Sequence of chain A:
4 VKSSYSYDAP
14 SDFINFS

The following describes two proteins that form a bound complex.

Contacts between the two chains:
Residue E62 in chain B is in contact with residue A12 in chain A (closest heavy-atom distance 4.5 Å).
Residue Y78 in chain B contacts residue S9 in chain A (closest heavy-atom distance 3.6 Å).
Residue Q6 in chain B is in contact with residue F16 in chain A (closest heavy-atom distance 4.0 Å).
Residue V61 in chain B is in contact with residue Y10 in chain A (closest heavy-atom distance 3.8 Å).
Residue K4 in chain B is in contact with residue D15 in chain A (closest heavy-atom distance 4.2 Å).
Residue K45 in chain B interacts with residue Y8 in chain A (closest heavy-atom distance 3.6 Å).
Residue W7 in chain B is in contact with residue P13 in chain A (closest heavy-atom distance 4.9 Å).
Residue W7 in chain B interacts with residue F16 in chain A (closest heavy-atom distance 3.6 Å).
Residue H66 in chain B contacts residue P13 in chain A (closest heavy-atom distance 4.7 Å).
Residue Y78 in chain B interacts with residue A12 in chain A (closest heavy-atom distance 3.7 Å).
Residue L38 in chain B is in contact with residue F19 in chain A (closest heavy-atom distance 4.3 Å).
Residue V85 in chain B interacts with residue Y8 in chain A (closest heavy-atom distance 4.0 Å).
Residue E31 in chain B is in contact with residue F19 in chain A (closest heavy-atom distance 3.8 Å).
Residue R58 in chain B contacts residue Y10 in chain A (closest heavy-atom distance 3.3 Å).
Residue L48 in chain B is in contact with residue Y8 in chain A (closest heavy-atom distance 4.3 Å).
Residue E62 in chain B is in contact with residue S9 in chain A (closest heavy-atom distance 4.9 Å).
Residue R5 in chain B interacts with residue S14 in chain A (closest heavy-atom distance 4.5 Å).
Residue E31 in chain B contacts residue I17 in chain A (closest heavy-atom distance 4.4 Å).
Residue H55 in chain B interacts with residue S6 in chain A (closest heavy-atom distance 4.7 Å).
Residue V85 in chain B contacts residue Y10 in chain A (closest heavy-atom distance 5.0 Å).
Residue Y76 in chain B contacts residue F19 in chain A (closest heavy-atom distance 4.5 Å).
Residue G77 in chain B contacts residue P13 in chain A (closest heavy-atom distance 3.3 Å).
Residue Q33 in chain B is in contact with residue F16 in chain A (closest heavy-atom distance 3.7 Å).
Residue E62 in chain B contacts residue Y10 in chain A (closest heavy-atom distance 3.6 Å).
Residue Y78 in chain B contacts residue P13 in chain A (closest heavy-atom distance 3.1 Å).
Residue S65 in chain B interacts with residue P13 in chain A (closest heavy-atom distance 3.6 Å).
Residue Y78 in chain B interacts with residue S14 in chain A (closest heavy-atom distance 2.7 Å).
Residue V61 in chain B is in contact with residue A12 in chain A (closest heavy-atom distance 3.9 Å).
Residue Y78 in chain B contacts residue Y10 in chain A (closest heavy-atom distance 3.0 Å).
Residue Y78 in chain B is in contact with residue Y8 in chain A (closest heavy-atom distance 2.6 Å).
Residue W7 in chain B is in contact with residue D15 in chain A (closest heavy-atom distance 3.0 Å).
Residue Q6 in chain B is in contact with residue S14 in chain A (closest heavy-atom distance 3.3 Å).
Residue E62 in chain B is in contact with residue D11 in chain A (closest heavy-atom distance 2.9 Å).
Residue S65 in chain B interacts with residue A12 in chain A (closest heavy-atom distance 3.6 Å).
Residue R5 in chain B contacts residue F16 in chain A (closest heavy-atom distance 2.8 Å).
Residue E49 in chain B interacts with residue Y8 in chain A (closest heavy-atom distance 3.2 Å).
Residue L57 in chain B contacts residue Y10 in chain A (closest heavy-atom distance 3.6 Å).
Residue H80 in chain B is in contact with residue S7 in chain A (closest heavy-atom distance 3.6 Å).
Residue E31 in chain B interacts with residue F16 in chain A (closest heavy-atom distance 3.5 Å).
Residue W7 in chain B contacts residue S14 in chain A (closest heavy-atom distance 3.2 Å).
Residue R5 in chain B contacts residue D15 in chain A (closest heavy-atom distance 3.4 Å).
Residue Y76 in chain B interacts with residue I17 in chain A (closest heavy-atom distance 3.9 Å).
Residue R58 in chain B contacts residue S9 in chain A (closest heavy-atom distance 4.1 Å).
Residue F36 in chain B contacts residue F19 in chain A (closest heavy-atom distance 3.8 Å).
Residue Y76 in chain B contacts residue P13 in chain A (closest heavy-atom distance 3.9 Å).
Residue H66 in chain B interacts with residue A12 in chain A (closest heavy-atom distance 4.4 Å).
Residue W7 in chain B interacts with residue I17 in chain A (closest heavy-atom distance 3.6 Å).
Residue F79 in chain B is in contact with residue S14 in chain A (closest heavy-atom distance 4.2 Å).
Residue E49 in chain B interacts with residue K5 in chain A (closest heavy-atom distance 3.5 Å).
Residue H80 in chain B interacts with residue Y8 in chain A (closest heavy-atom distance 3.5 Å).
Residue W7 in chain B contacts residue F19 in chain A (closest heavy-atom distance 4.0 Å).
Residue E54 in chain B interacts with residue Y10 in chain A (closest heavy-atom distance 4.2 Å).
Residue H66 in chain B interacts with residue D11 in chain A (closest heavy-atom distance 3.3 Å).
Residue S34 in chain B interacts with residue F19 in chain A (closest heavy-atom distance 3.4 Å).
Residue D11 in chain B contacts residue F16 in chain A (closest heavy-atom distance 3.4 Å).
Residue E49 in chain B interacts with residue S6 in chain A (closest heavy-atom distance 3.4 Å).
Residue Q6 in chain B is in contact with residue D15 in chain A (closest heavy-atom distance 3.1 Å).
Residue E54 in chain B interacts with residue Y8 in chain A (closest heavy-atom distance 4.0 Å).
Residue S65 in chain B contacts residue D11 in chain A (closest heavy-atom distance 4.8 Å).
Residue E54 in chain B interacts with residue S6 in chain A (closest heavy-atom distance 3.5 Å).

Sequence of chain B:
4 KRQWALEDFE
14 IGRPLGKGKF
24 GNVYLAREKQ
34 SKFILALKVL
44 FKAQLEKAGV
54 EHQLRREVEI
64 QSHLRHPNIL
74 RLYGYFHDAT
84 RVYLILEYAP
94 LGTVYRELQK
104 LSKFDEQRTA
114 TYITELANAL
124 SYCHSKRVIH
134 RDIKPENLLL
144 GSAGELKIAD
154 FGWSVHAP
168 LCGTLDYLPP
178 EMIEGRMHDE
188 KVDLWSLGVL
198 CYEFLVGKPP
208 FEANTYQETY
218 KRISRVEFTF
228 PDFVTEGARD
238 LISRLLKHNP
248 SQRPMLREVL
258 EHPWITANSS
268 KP